Sequence of the first protein:
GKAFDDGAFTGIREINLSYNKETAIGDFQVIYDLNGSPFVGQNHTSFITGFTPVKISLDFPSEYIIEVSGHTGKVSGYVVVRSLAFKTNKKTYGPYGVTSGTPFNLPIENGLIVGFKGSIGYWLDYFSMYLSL

The following describes two proteins that form a bound complex.

Sequence of the second protein:
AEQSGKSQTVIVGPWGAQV

Interface contacts:
Residue N115 in the first protein contacts residue I11 in the second protein (closest heavy-atom distance 2.9 Å).
Residue E114 in the first protein is in contact with residue V12 in the second protein (closest heavy-atom distance 4.4 Å).
Residue I113 in the first protein is in contact with residue V12 in the second protein (closest heavy-atom distance 4.6 Å).
Residue P112 in the first protein is in contact with residue V12 in the second protein (closest heavy-atom distance 3.5 Å).
Residue N115 in the first protein contacts residue Q8 in the second protein (closest heavy-atom distance 3.0 Å).
Residue L138 in the first protein interacts with residue V10 in the second protein (closest heavy-atom distance 3.6 Å).
Residue E114 in the first protein is in contact with residue P14 in the second protein (closest heavy-atom distance 3.9 Å).
Residue E114 in the first protein is in contact with residue I11 in the second protein (closest heavy-atom distance 2.9 Å).
Residue I113 in the first protein contacts residue G13 in the second protein (closest heavy-atom distance 4.2 Å).
Residue I113 in the first protein is in contact with residue I11 in the second protein (closest heavy-atom distance 3.8 Å).
Residue E114 in the first protein interacts with residue G13 in the second protein (closest heavy-atom distance 3.6 Å).
Residue L111 in the first protein contacts residue W15 in the second protein (closest heavy-atom distance 4.3 Å).
Residue G116 in the first protein interacts with residue V10 in the second protein (closest heavy-atom distance 4.6 Å).
Residue L136 in the first protein contacts residue V10 in the second protein (closest heavy-atom distance 4.1 Å).
Residue P112 in the first protein contacts residue I11 in the second protein (closest heavy-atom distance 4.7 Å).
Residue L136 in the first protein interacts with residue V12 in the second protein (closest heavy-atom distance 3.9 Å).
Residue P112 in the first protein contacts residue W15 in the second protein (closest heavy-atom distance 3.6 Å).
Residue P112 in the first protein contacts residue P14 in the second protein (closest heavy-atom distance 3.6 Å).
Residue L138 in the first protein is in contact with residue Q8 in the second protein (closest heavy-atom distance 3.6 Å).
Residue P112 in the first protein contacts residue G13 in the second protein (closest heavy-atom distance 2.9 Å).
Residue N110 in the first protein contacts residue W15 in the second protein (closest heavy-atom distance 3.0 Å).
Residue N115 in the first protein is in contact with residue V10 in the second protein (closest heavy-atom distance 3.3 Å).
Residue S137 in the first protein is in contact with residue V10 in the second protein (closest heavy-atom distance 3.9 Å).
Residue N115 in the first protein interacts with residue T9 in the second protein (closest heavy-atom distance 2.9 Å).
Residue L138 in the first protein interacts with residue T9 in the second protein (closest heavy-atom distance 3.6 Å).
Residue L111 in the first protein contacts residue V12 in the second protein (closest heavy-atom distance 4.1 Å).